Sequence of chain A:
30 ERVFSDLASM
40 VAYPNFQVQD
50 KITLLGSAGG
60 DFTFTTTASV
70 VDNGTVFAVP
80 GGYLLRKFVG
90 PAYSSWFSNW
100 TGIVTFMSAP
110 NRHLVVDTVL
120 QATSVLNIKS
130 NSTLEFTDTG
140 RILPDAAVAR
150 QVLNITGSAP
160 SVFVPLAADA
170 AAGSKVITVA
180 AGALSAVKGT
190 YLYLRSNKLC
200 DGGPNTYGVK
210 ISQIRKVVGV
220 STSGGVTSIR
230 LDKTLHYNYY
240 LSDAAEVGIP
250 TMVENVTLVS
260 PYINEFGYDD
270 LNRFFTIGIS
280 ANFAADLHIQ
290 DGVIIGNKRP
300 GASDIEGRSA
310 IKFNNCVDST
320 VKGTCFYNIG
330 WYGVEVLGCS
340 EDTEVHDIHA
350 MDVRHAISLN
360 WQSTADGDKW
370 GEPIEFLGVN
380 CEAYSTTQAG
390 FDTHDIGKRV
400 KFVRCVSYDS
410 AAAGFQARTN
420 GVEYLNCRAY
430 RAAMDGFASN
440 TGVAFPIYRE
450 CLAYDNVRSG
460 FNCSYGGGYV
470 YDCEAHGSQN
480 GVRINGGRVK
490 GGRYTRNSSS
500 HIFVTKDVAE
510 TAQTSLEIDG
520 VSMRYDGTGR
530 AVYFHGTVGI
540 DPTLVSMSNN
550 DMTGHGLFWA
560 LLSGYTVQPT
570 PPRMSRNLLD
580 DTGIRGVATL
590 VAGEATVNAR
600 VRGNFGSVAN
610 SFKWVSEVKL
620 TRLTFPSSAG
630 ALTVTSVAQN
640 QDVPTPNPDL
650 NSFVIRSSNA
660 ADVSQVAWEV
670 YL

Interface contacts:
Residue R523 in chain A contacts residue S514 in chain B (closest heavy-atom distance 3.0 Å).
Residue Y670 in chain A interacts with residue M573 in chain B (closest heavy-atom distance 3.1 Å).
Residue R430 in chain A is in contact with residue G172 in chain B (closest heavy-atom distance 3.4 Å).
Residue Y92 in chain A interacts with residue G89 in chain B (closest heavy-atom distance 3.5 Å).
Residue D137 in chain A is in contact with residue T132 in chain B (closest heavy-atom distance 3.0 Å).
Residue L54 in chain A contacts residue K86 in chain B (closest heavy-atom distance 3.4 Å).
Residue Y407 in chain A interacts with residue H235 in chain B (closest heavy-atom distance 3.3 Å).
Residue D137 in chain A interacts with residue N130 in chain B (closest heavy-atom distance 3.4 Å).
Residue R584 in chain A is in contact with residue M573 in chain B (closest heavy-atom distance 3.5 Å).
Residue R621 in chain A interacts with residue T632 in chain B (closest heavy-atom distance 2.8 Å).
Residue E473 in chain A interacts with residue R448 in chain B (closest heavy-atom distance 3.1 Å).
Residue V669 in chain A interacts with residue R572 in chain B (closest heavy-atom distance 2.9 Å).
Residue R430 in chain A interacts with residue H235 in chain B (closest heavy-atom distance 3.2 Å).
Residue G491 in chain A is in contact with residue R487 in chain B (closest heavy-atom distance 2.9 Å).
Residue R427 in chain A is in contact with residue E374 in chain B (closest heavy-atom distance 2.8 Å).
Residue Y407 in chain A is in contact with residue R398 in chain B (closest heavy-atom distance 2.9 Å).
Residue N548 in chain A interacts with residue N548 in chain B (closest heavy-atom distance 3.4 Å).
Residue G629 in chain A is in contact with residue T632 in chain B (closest heavy-atom distance 3.4 Å).
Residue E668 in chain A interacts with residue R572 in chain B (closest heavy-atom distance 3.4 Å).
Residue D408 in chain A is in contact with residue T233 in chain B (closest heavy-atom distance 2.6 Å).
Residue H348 in chain A contacts residue D317 in chain B (closest heavy-atom distance 3.3 Å).
Residue A628 in chain A is in contact with residue T634 in chain B (closest heavy-atom distance 3.4 Å).
Residue F624 in chain A interacts with residue S635 in chain B (closest heavy-atom distance 3.3 Å).
Residue T52 in chain A interacts with residue K50 in chain B (closest heavy-atom distance 3.4 Å).
Residue D269 in chain A interacts with residue K187 in chain B (closest heavy-atom distance 3.0 Å).
Residue Y670 in chain A contacts residue R572 in chain B (closest heavy-atom distance 3.5 Å).
Residue F265 in chain A interacts with residue G188 in chain B (closest heavy-atom distance 3.5 Å).
Residue P299 in chain A contacts residue V217 in chain B (closest heavy-atom distance 3.2 Å).
Residue G519 in chain A contacts residue K489 in chain B (closest heavy-atom distance 3.1 Å).
Residue D268 in chain A is in contact with residue K187 in chain B (closest heavy-atom distance 2.9 Å).
Residue A628 in chain A is in contact with residue R655 in chain B (closest heavy-atom distance 3.0 Å).
Residue N379 in chain A is in contact with residue E343 in chain B (closest heavy-atom distance 3.2 Å).
Residue E381 in chain A is in contact with residue D341 in chain B (closest heavy-atom distance 2.7 Å).
Residue D408 in chain A interacts with residue K174 in chain B (closest heavy-atom distance 3.0 Å).
Residue R575 in chain A is in contact with residue S574 in chain B (closest heavy-atom distance 2.8 Å).
Residue R621 in chain A interacts with residue V633 in chain B (closest heavy-atom distance 3.0 Å).
Residue D408 in chain A interacts with residue G172 in chain B (closest heavy-atom distance 3.4 Å).
Residue Y670 in chain A interacts with residue S574 in chain B (closest heavy-atom distance 3.5 Å).
Residue Y383 in chain A interacts with residue H235 in chain B (closest heavy-atom distance 2.8 Å).
Residue R575 in chain A contacts residue E616 in chain B (closest heavy-atom distance 3.1 Å).
Residue S34 in chain A is in contact with residue Q48 in chain B (closest heavy-atom distance 3.5 Å).
Residue T620 in chain A is in contact with residue V614 in chain B (closest heavy-atom distance 3.5 Å).
Residue E449 in chain A is in contact with residue R448 in chain B (closest heavy-atom distance 3.5 Å).
Residue R584 in chain A contacts residue P571 in chain B (closest heavy-atom distance 2.8 Å).
Residue S626 in chain A is in contact with residue R655 in chain B (closest heavy-atom distance 2.8 Å).
Residue R430 in chain A is in contact with residue L234 in chain B (closest heavy-atom distance 3.4 Å).
Residue D579 in chain A interacts with residue R572 in chain B (closest heavy-atom distance 2.9 Å).
Residue L622 in chain A interacts with residue F604 in chain B (closest heavy-atom distance 3.2 Å).
Residue S384 in chain A contacts residue K174 in chain B (closest heavy-atom distance 3.1 Å).
Residue R584 in chain A contacts residue P570 in chain B (closest heavy-atom distance 3.2 Å).
Residue Y383 in chain A is in contact with residue T233 in chain B (closest heavy-atom distance 3.3 Å).
Residue T138 in chain A interacts with residue N110 in chain B (closest heavy-atom distance 3.2 Å).
Residue G519 in chain A contacts residue R487 in chain B (closest heavy-atom distance 2.9 Å).
Residue M350 in chain A interacts with residue D231 in chain B (closest heavy-atom distance 3.2 Å).
Residue E668 in chain A is in contact with residue M573 in chain B (closest heavy-atom distance 2.9 Å).
Residue K618 in chain A interacts with residue M573 in chain B (closest heavy-atom distance 2.7 Å).
Residue R492 in chain A interacts with residue Y468 in chain B (closest heavy-atom distance 3.4 Å).
Residue Y326 in chain A interacts with residue K215 in chain B (closest heavy-atom distance 2.9 Å).
Residue S521 in chain A contacts residue R487 in chain B (closest heavy-atom distance 3.5 Å).
Residue Y407 in chain A is in contact with residue E374 in chain B (closest heavy-atom distance 2.4 Å).

This data describes a binding interaction between two proteins.

Sequence of chain B:
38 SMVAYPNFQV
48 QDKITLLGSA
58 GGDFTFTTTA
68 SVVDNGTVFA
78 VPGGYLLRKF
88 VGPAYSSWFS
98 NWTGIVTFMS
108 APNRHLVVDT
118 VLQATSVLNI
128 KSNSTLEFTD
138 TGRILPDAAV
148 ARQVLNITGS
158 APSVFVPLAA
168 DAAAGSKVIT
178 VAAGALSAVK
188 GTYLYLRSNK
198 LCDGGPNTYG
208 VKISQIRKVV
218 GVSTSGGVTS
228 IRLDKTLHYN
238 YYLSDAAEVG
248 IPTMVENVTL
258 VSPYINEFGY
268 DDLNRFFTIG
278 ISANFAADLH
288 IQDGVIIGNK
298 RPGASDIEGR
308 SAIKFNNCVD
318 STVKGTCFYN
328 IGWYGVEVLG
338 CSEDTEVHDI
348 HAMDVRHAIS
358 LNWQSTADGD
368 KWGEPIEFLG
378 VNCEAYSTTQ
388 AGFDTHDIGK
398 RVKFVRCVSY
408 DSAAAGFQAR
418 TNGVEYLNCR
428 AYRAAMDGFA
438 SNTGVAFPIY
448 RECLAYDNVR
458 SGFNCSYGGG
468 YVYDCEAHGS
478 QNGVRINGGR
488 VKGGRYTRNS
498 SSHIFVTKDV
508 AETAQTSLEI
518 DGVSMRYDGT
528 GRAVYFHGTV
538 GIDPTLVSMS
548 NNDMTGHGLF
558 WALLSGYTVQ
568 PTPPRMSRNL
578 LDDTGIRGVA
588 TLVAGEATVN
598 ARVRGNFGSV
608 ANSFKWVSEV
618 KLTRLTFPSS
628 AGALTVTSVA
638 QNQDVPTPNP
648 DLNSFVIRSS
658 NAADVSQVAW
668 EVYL